This data describes a binding interaction between two proteins.

Sequence of protein 2:
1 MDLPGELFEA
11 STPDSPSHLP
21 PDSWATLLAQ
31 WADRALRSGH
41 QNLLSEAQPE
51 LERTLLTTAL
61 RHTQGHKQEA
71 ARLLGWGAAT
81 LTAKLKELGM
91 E

Residue-level contacts at the interface:
Residue W76 in protein 1 is in contact with residue Q48 in protein 2 (closest heavy-atom distance 3.4 Å).
Residue A32 in protein 1 is in contact with residue T58 in protein 2 (closest heavy-atom distance 3.8 Å).
Residue G75 in protein 1 contacts residue Q41 in protein 2 (closest heavy-atom distance 4.0 Å).
Residue L44 in protein 1 is in contact with residue W76 in protein 2 (closest heavy-atom distance 3.0 Å).
Residue H40 in protein 1 is in contact with residue R72 in protein 2 (closest heavy-atom distance 4.2 Å).
Residue L51 in protein 1 contacts residue L28 in protein 2 (closest heavy-atom distance 3.5 Å).
Residue L44 in protein 1 interacts with residue L51 in protein 2 (closest heavy-atom distance 4.0 Å).
Residue Q48 in protein 1 interacts with residue W76 in protein 2 (closest heavy-atom distance 3.4 Å).
Residue L28 in protein 1 is in contact with residue L51 in protein 2 (closest heavy-atom distance 3.5 Å).
Residue L36 in protein 1 interacts with residue H62 in protein 2 (closest heavy-atom distance 3.4 Å).
Residue D22 in protein 1 interacts with residue D22 in protein 2 (closest heavy-atom distance 3.2 Å).
Residue L43 in protein 1 contacts residue L74 in protein 2 (closest heavy-atom distance 3.9 Å).
Residue H40 in protein 1 is in contact with residue L73 in protein 2 (closest heavy-atom distance 3.4 Å).
Residue L74 in protein 1 contacts residue L43 in protein 2 (closest heavy-atom distance 3.9 Å).
Residue R72 in protein 1 contacts residue H40 in protein 2 (closest heavy-atom distance 4.2 Å).
Residue E52 in protein 1 is in contact with residue Q48 in protein 2 (closest heavy-atom distance 3.8 Å).
Residue L44 in protein 1 contacts residue L74 in protein 2 (closest heavy-atom distance 3.2 Å).
Residue T58 in protein 1 is in contact with residue A32 in protein 2 (closest heavy-atom distance 3.7 Å).
Residue A59 in protein 1 is in contact with residue L36 in protein 2 (closest heavy-atom distance 4.0 Å).
Residue L73 in protein 1 interacts with residue Q41 in protein 2 (closest heavy-atom distance 4.4 Å).
Residue H62 in protein 1 is in contact with residue L36 in protein 2 (closest heavy-atom distance 3.3 Å).
Residue L44 in protein 1 is in contact with residue E52 in protein 2 (closest heavy-atom distance 4.3 Å).
Residue W24 in protein 1 is in contact with residue D22 in protein 2 (closest heavy-atom distance 4.1 Å).
Residue A47 in protein 1 is in contact with residue L51 in protein 2 (closest heavy-atom distance 3.3 Å).
Residue S23 in protein 1 is in contact with residue D22 in protein 2 (closest heavy-atom distance 3.3 Å).
Residue L73 in protein 1 interacts with residue L36 in protein 2 (closest heavy-atom distance 3.6 Å).
Residue L43 in protein 1 interacts with residue L55 in protein 2 (closest heavy-atom distance 4.0 Å).
Residue E52 in protein 1 contacts residue L44 in protein 2 (closest heavy-atom distance 4.3 Å).
Residue W76 in protein 1 is in contact with residue L44 in protein 2 (closest heavy-atom distance 3.0 Å).
Residue Q41 in protein 1 is in contact with residue G75 in protein 2 (closest heavy-atom distance 4.0 Å).
Residue A29 in protein 1 interacts with residue T58 in protein 2 (closest heavy-atom distance 4.3 Å).
Residue L36 in protein 1 interacts with residue A59 in protein 2 (closest heavy-atom distance 4.0 Å).
Residue L73 in protein 1 contacts residue L43 in protein 2 (closest heavy-atom distance 2.8 Å).
Residue A32 in protein 1 is in contact with residue L55 in protein 2 (closest heavy-atom distance 4.0 Å).
Residue L36 in protein 1 is in contact with residue L73 in protein 2 (closest heavy-atom distance 3.6 Å).
Residue Q48 in protein 1 contacts residue E52 in protein 2 (closest heavy-atom distance 3.8 Å).
Residue L55 in protein 1 is in contact with residue L43 in protein 2 (closest heavy-atom distance 4.0 Å).
Residue L51 in protein 1 is in contact with residue L44 in protein 2 (closest heavy-atom distance 4.0 Å).
Residue D22 in protein 1 is in contact with residue W24 in protein 2 (closest heavy-atom distance 4.1 Å).
Residue L28 in protein 1 interacts with residue L55 in protein 2 (closest heavy-atom distance 3.7 Å).
Residue L51 in protein 1 interacts with residue A47 in protein 2 (closest heavy-atom distance 3.3 Å).
Residue T58 in protein 1 interacts with residue D33 in protein 2 (closest heavy-atom distance 4.1 Å).
Residue L74 in protein 1 is in contact with residue L44 in protein 2 (closest heavy-atom distance 3.2 Å).
Residue T58 in protein 1 interacts with residue A29 in protein 2 (closest heavy-atom distance 4.3 Å).
Residue L73 in protein 1 contacts residue H40 in protein 2 (closest heavy-atom distance 3.4 Å).
Residue Q41 in protein 1 is in contact with residue L74 in protein 2 (closest heavy-atom distance 4.1 Å).
Residue L55 in protein 1 is in contact with residue L28 in protein 2 (closest heavy-atom distance 3.7 Å).
Residue L51 in protein 1 is in contact with residue Q48 in protein 2 (closest heavy-atom distance 3.5 Å).
Residue L43 in protein 1 is in contact with residue L73 in protein 2 (closest heavy-atom distance 2.8 Å).
Residue L55 in protein 1 is in contact with residue L44 in protein 2 (closest heavy-atom distance 3.2 Å).
Residue L44 in protein 1 contacts residue L55 in protein 2 (closest heavy-atom distance 3.2 Å).
Residue W24 in protein 1 interacts with residue L51 in protein 2 (closest heavy-atom distance 3.6 Å).
Residue Q48 in protein 1 contacts residue L51 in protein 2 (closest heavy-atom distance 3.5 Å).
Residue W24 in protein 1 interacts with residue W24 in protein 2 (closest heavy-atom distance 4.4 Å).
Residue L74 in protein 1 interacts with residue Q41 in protein 2 (closest heavy-atom distance 4.1 Å).
Residue D22 in protein 1 contacts residue S23 in protein 2 (closest heavy-atom distance 3.3 Å).
Residue L51 in protein 1 interacts with residue L51 in protein 2 (closest heavy-atom distance 4.0 Å).
Residue D33 in protein 1 interacts with residue T58 in protein 2 (closest heavy-atom distance 4.1 Å).
Residue L55 in protein 1 contacts residue A32 in protein 2 (closest heavy-atom distance 4.0 Å).
Residue L51 in protein 1 interacts with residue W24 in protein 2 (closest heavy-atom distance 3.6 Å).

Sequence of protein 1:
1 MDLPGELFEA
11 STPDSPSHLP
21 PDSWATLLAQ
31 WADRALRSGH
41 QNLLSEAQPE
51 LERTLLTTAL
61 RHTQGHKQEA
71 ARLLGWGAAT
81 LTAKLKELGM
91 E